Residue-level contacts at the interface:
Residue M40 in the second protein interacts with residue I5 in the first protein (closest heavy-atom distance 4.1 Å).
Residue Y250 in the second protein interacts with residue I5 in the first protein (closest heavy-atom distance 3.5 Å).
Residue A252 in the second protein is in contact with residue I5 in the first protein (closest heavy-atom distance 3.9 Å).
Residue V45 in the second protein contacts residue C4 in the first protein (closest heavy-atom distance 4.6 Å).
Residue I128 in the second protein contacts residue F9 in the first protein (closest heavy-atom distance 3.8 Å).
Residue V45 in the second protein is in contact with residue Q2 in the first protein (closest heavy-atom distance 3.5 Å).
Residue H44 in the second protein interacts with residue R3 in the first protein (closest heavy-atom distance 5.0 Å).
Residue L47 in the second protein contacts residue I5 in the first protein (closest heavy-atom distance 4.1 Å).
Residue H44 in the second protein contacts residue C4 in the first protein (closest heavy-atom distance 3.3 Å).
Residue P234 in the second protein interacts with residue F9 in the first protein (closest heavy-atom distance 3.9 Å).
Residue D232 in the second protein is in contact with residue F8 in the first protein (closest heavy-atom distance 3.2 Å).
Residue L126 in the second protein contacts residue I5 in the first protein (closest heavy-atom distance 3.5 Å).
Residue K254 in the second protein interacts with residue R3 in the first protein (closest heavy-atom distance 4.5 Å).
Residue A252 in the second protein contacts residue C4 in the first protein (closest heavy-atom distance 3.7 Å).
Residue K254 in the second protein interacts with residue Q2 in the first protein (closest heavy-atom distance 3.2 Å).
Residue Y250 in the second protein contacts residue F9 in the first protein (closest heavy-atom distance 3.5 Å).
Residue P253 in the second protein is in contact with residue F8 in the first protein (closest heavy-atom distance 3.8 Å).
Residue Y211 in the second protein contacts residue Q2 in the first protein (closest heavy-atom distance 5.0 Å).
Residue A208 in the second protein contacts residue Q2 in the first protein (closest heavy-atom distance 3.7 Å).
Residue P253 in the second protein contacts residue R3 in the first protein (closest heavy-atom distance 3.6 Å).
Residue L251 in the second protein is in contact with residue I5 in the first protein (closest heavy-atom distance 4.3 Å).
Residue P129 in the second protein is in contact with residue F9 in the first protein (closest heavy-atom distance 3.7 Å).
Residue D232 in the second protein contacts residue R3 in the first protein (closest heavy-atom distance 2.9 Å).
Residue P234 in the second protein interacts with residue F8 in the first protein (closest heavy-atom distance 3.6 Å).
Residue P234 in the second protein interacts with residue I5 in the first protein (closest heavy-atom distance 4.0 Å).
Residue V45 in the second protein is in contact with residue R3 in the first protein (closest heavy-atom distance 4.1 Å).
Residue G127 in the second protein contacts residue F9 in the first protein (closest heavy-atom distance 3.4 Å).
Residue H44 in the second protein is in contact with residue P6 in the first protein (closest heavy-atom distance 3.9 Å).
Residue L126 in the second protein is in contact with residue P6 in the first protein (closest heavy-atom distance 4.1 Å).
Residue P253 in the second protein contacts residue Q2 in the first protein (closest heavy-atom distance 3.8 Å).
Residue L126 in the second protein is in contact with residue F9 in the first protein (closest heavy-atom distance 3.6 Å).
Residue S46 in the second protein contacts residue I5 in the first protein (closest heavy-atom distance 3.9 Å).
Residue Q131 in the second protein contacts residue F9 in the first protein (closest heavy-atom distance 4.8 Å).
Residue V45 in the second protein interacts with residue I5 in the first protein (closest heavy-atom distance 3.3 Å).
Residue L47 in the second protein is in contact with residue F9 in the first protein (closest heavy-atom distance 4.5 Å).
Residue A252 in the second protein contacts residue F8 in the first protein (closest heavy-atom distance 4.2 Å).
Residue V233 in the second protein is in contact with residue F8 in the first protein (closest heavy-atom distance 3.8 Å).
Residue A252 in the second protein interacts with residue Q2 in the first protein (closest heavy-atom distance 2.9 Å).
Residue A252 in the second protein contacts residue R3 in the first protein (closest heavy-atom distance 3.4 Å).
Residue S43 in the second protein is in contact with residue C4 in the first protein (closest heavy-atom distance 4.2 Å).
Residue M40 in the second protein is in contact with residue P6 in the first protein (closest heavy-atom distance 3.8 Å).
Residue H44 in the second protein contacts residue I5 in the first protein (closest heavy-atom distance 2.9 Å).

Sequence of the second protein:
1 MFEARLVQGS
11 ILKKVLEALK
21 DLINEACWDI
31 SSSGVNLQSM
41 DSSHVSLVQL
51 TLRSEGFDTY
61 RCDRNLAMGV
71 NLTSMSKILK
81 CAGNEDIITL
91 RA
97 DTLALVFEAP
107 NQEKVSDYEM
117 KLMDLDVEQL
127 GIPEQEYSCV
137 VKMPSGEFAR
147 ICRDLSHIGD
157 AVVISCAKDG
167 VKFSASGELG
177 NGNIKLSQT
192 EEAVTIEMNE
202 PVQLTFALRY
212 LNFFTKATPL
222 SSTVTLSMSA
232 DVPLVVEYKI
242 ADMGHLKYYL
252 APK

Sequence of the first protein:
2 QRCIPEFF

The following describes two proteins that form a bound complex.